Sequence of protein 1:
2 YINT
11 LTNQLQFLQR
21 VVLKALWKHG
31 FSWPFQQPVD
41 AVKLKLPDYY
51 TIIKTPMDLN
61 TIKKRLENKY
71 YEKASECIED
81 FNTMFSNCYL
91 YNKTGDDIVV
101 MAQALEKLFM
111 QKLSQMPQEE

The following describes two proteins that form a bound complex.

Sequence of protein 2:
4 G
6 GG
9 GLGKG

Residue-level contacts at the interface:
Residue M101 in protein 1 contacts residue L10 in protein 2 (closest heavy-atom distance 4.2 Å).
Residue D97 in protein 1 contacts residue G6 in protein 2 (closest heavy-atom distance 4.4 Å).
Residue L46 in protein 1 contacts residue G4 in protein 2 (closest heavy-atom distance 3.6 Å).
Residue V100 in protein 1 interacts with residue L10 in protein 2 (closest heavy-atom distance 3.7 Å).
Residue Y91 in protein 1 interacts with residue G4 in protein 2 (closest heavy-atom distance 4.5 Å).
Residue F31 in protein 1 interacts with residue L10 in protein 2 (closest heavy-atom distance 3.8 Å).
Residue D97 in protein 1 contacts residue G7 in protein 2 (closest heavy-atom distance 3.5 Å).
Residue D96 in protein 1 interacts with residue G4 in protein 2 (closest heavy-atom distance 4.1 Å).
Residue D97 in protein 1 interacts with residue L10 in protein 2 (closest heavy-atom distance 3.4 Å).
Residue D97 in protein 1 is in contact with residue G9 in protein 2 (closest heavy-atom distance 3.6 Å).
Residue N92 in protein 1 is in contact with residue G4 in protein 2 (closest heavy-atom distance 4.6 Å).